Sequence of chain A:
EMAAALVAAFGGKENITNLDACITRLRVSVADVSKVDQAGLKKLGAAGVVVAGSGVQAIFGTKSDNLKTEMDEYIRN

The following describes two proteins that form a bound complex.

Contacts between the two chains:
Residue I45 in chain B interacts with residue I72 in chain A (closest heavy-atom distance 3.5 Å).
Residue V46 in chain B interacts with residue T37 in chain A (closest heavy-atom distance 3.5 Å).
Residue A76 in chain B is in contact with residue I36 in chain A (closest heavy-atom distance 3.0 Å).
Residue H90 in chain B contacts residue I36 in chain A (closest heavy-atom distance 3.1 Å).
Residue V89 in chain B interacts with residue I36 in chain A (closest heavy-atom distance 4.8 Å).
Residue D94 in chain B interacts with residue R38 in chain A (closest heavy-atom distance 2.2 Å).
Residue I45 in chain B contacts residue A60 in chain A (closest heavy-atom distance 3.6 Å).
Residue F41 in chain B interacts with residue T37 in chain A (closest heavy-atom distance 3.6 Å).
Residue V39 in chain B interacts with residue V63 in chain A (closest heavy-atom distance 4.8 Å).
Residue V40 in chain B interacts with residue I72 in chain A (closest heavy-atom distance 3.5 Å).
Residue V40 in chain B interacts with residue R38 in chain A (closest heavy-atom distance 3.7 Å).
Residue E97 in chain B is in contact with residue D33 in chain A (closest heavy-atom distance 4.9 Å).
Residue E97 in chain B is in contact with residue R40 in chain A (closest heavy-atom distance 2.4 Å).
Residue V40 in chain B is in contact with residue T37 in chain A (closest heavy-atom distance 3.2 Å).
Residue F71 in chain B contacts residue I36 in chain A (closest heavy-atom distance 3.5 Å).
Residue V46 in chain B contacts residue T75 in chain A (closest heavy-atom distance 4.3 Å).
Residue E72 in chain B contacts residue K81 in chain A (closest heavy-atom distance 4.2 Å).
Residue H75 in chain B is in contact with residue I36 in chain A (closest heavy-atom distance 3.4 Å).
Residue F88 in chain B contacts residue I36 in chain A (closest heavy-atom distance 3.3 Å).
Residue V96 in chain B interacts with residue C35 in chain A (closest heavy-atom distance 3.4 Å).
Residue F71 in chain B interacts with residue D78 in chain A (closest heavy-atom distance 3.8 Å).
Residue D38 in chain B interacts with residue R38 in chain A (closest heavy-atom distance 3.1 Å).
Residue D94 in chain B interacts with residue R40 in chain A (closest heavy-atom distance 3.5 Å).
Residue H90 in chain B interacts with residue C35 in chain A (closest heavy-atom distance 4.2 Å).
Residue F71 in chain B interacts with residue C35 in chain A (closest heavy-atom distance 3.5 Å).
Residue F88 in chain B interacts with residue T75 in chain A (closest heavy-atom distance 4.6 Å).
Residue D94 in chain B contacts residue C35 in chain A (closest heavy-atom distance 4.5 Å).
Residue D38 in chain B is in contact with residue T37 in chain A (closest heavy-atom distance 4.9 Å).
Residue K69 in chain B is in contact with residue D78 in chain A (closest heavy-atom distance 2.6 Å).
Residue K99 in chain B is in contact with residue D33 in chain A (closest heavy-atom distance 4.2 Å).
Residue V96 in chain B is in contact with residue I36 in chain A (closest heavy-atom distance 4.5 Å).
Residue V96 in chain B interacts with residue A34 in chain A (closest heavy-atom distance 3.6 Å).

Sequence of chain B:
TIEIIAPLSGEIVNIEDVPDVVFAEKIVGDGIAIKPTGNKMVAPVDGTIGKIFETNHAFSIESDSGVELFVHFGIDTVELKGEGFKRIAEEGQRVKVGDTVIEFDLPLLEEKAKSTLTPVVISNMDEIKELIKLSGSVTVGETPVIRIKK